The following describes two proteins that form a bound complex.

Sequence of chain A:
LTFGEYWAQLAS

Sequence of chain B:
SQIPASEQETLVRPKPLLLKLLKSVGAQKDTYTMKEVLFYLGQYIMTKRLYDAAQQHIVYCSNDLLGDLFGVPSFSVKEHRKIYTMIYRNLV

Interface contacts:
Residue I45 in chain B interacts with residue F4 in chain A (closest heavy-atom distance 3.4 Å).
Residue V77 in chain B contacts residue L11 in chain A (closest heavy-atom distance 4.4 Å).
Residue Q8 in chain B is in contact with residue A12 in chain A (closest heavy-atom distance 3.4 Å).
Residue Q56 in chain B contacts residue L2 in chain A (closest heavy-atom distance 3.5 Å).
Residue K35 in chain B is in contact with residue S13 in chain A (closest heavy-atom distance 3.6 Å).
Residue V77 in chain B contacts residue W8 in chain A (closest heavy-atom distance 3.7 Å).
Residue V59 in chain B interacts with residue F4 in chain A (closest heavy-atom distance 3.9 Å).
Residue F75 in chain B is in contact with residue W8 in chain A (closest heavy-atom distance 4.3 Å).
Residue H80 in chain B interacts with residue L11 in chain A (closest heavy-atom distance 3.5 Å).
Residue Q56 in chain B contacts residue F4 in chain A (closest heavy-atom distance 2.8 Å).
Residue M46 in chain B contacts residue G5 in chain A (closest heavy-atom distance 4.8 Å).
Residue V77 in chain B is in contact with residue Y7 in chain A (closest heavy-atom distance 3.6 Å).
Residue H80 in chain B interacts with residue Y7 in chain A (closest heavy-atom distance 4.8 Å).
Residue Q56 in chain B interacts with residue Y7 in chain A (closest heavy-atom distance 3.9 Å).
Residue Q2 in chain B is in contact with residue Q10 in chain A (closest heavy-atom distance 4.0 Å).
Residue M46 in chain B contacts residue F4 in chain A (closest heavy-atom distance 3.4 Å).
Residue H80 in chain B is in contact with residue Q10 in chain A (closest heavy-atom distance 3.9 Å).
Residue I83 in chain B interacts with residue L11 in chain A (closest heavy-atom distance 3.9 Å).
Residue K78 in chain B interacts with residue Y7 in chain A (closest heavy-atom distance 3.6 Å).
Residue K35 in chain B interacts with residue A12 in chain A (closest heavy-atom distance 3.4 Å).
Residue V77 in chain B is in contact with residue F4 in chain A (closest heavy-atom distance 3.6 Å).
Residue Q8 in chain B is in contact with residue L11 in chain A (closest heavy-atom distance 4.8 Å).
Residue L41 in chain B is in contact with residue W8 in chain A (closest heavy-atom distance 3.6 Å).
Residue G42 in chain B is in contact with residue F4 in chain A (closest heavy-atom distance 3.6 Å).
Residue L38 in chain B is in contact with residue A12 in chain A (closest heavy-atom distance 4.1 Å).
Residue G42 in chain B contacts residue W8 in chain A (closest heavy-atom distance 3.4 Å).
Residue Q2 in chain B interacts with residue S13 in chain A (closest heavy-atom distance 4.0 Å).
Residue I45 in chain B interacts with residue W8 in chain A (closest heavy-atom distance 3.7 Å).
Residue Y84 in chain B is in contact with residue L11 in chain A (closest heavy-atom distance 4.1 Å).
Residue F39 in chain B interacts with residue W8 in chain A (closest heavy-atom distance 4.5 Å).
Residue Y84 in chain B contacts residue A12 in chain A (closest heavy-atom distance 4.8 Å).
Residue I83 in chain B is in contact with residue W8 in chain A (closest heavy-atom distance 4.5 Å).
Residue L38 in chain B contacts residue W8 in chain A (closest heavy-atom distance 2.8 Å).
Residue H57 in chain B interacts with residue Y7 in chain A (closest heavy-atom distance 3.7 Å).
Residue Q2 in chain B interacts with residue L11 in chain A (closest heavy-atom distance 5.0 Å).
Residue Q56 in chain B is in contact with residue T3 in chain A (closest heavy-atom distance 3.3 Å).
Residue Q8 in chain B contacts residue S13 in chain A (closest heavy-atom distance 2.8 Å).
Residue Y51 in chain B contacts residue F4 in chain A (closest heavy-atom distance 3.7 Å).
Residue L38 in chain B is in contact with residue L11 in chain A (closest heavy-atom distance 3.8 Å).